Contacts between the two chains:
Residue R188 in the first protein interacts with residue D223 in the second protein (closest heavy-atom distance 2.7 Å).
Residue F260 in the first protein contacts residue L311 in the second protein (closest heavy-atom distance 4.1 Å).
Residue A169 in the first protein interacts with residue K299 in the second protein (closest heavy-atom distance 3.1 Å).
Residue T172 in the first protein is in contact with residue R303 in the second protein (closest heavy-atom distance 3.7 Å).
Residue V184 in the first protein interacts with residue V307 in the second protein (closest heavy-atom distance 4.1 Å).
Residue V184 in the first protein is in contact with residue E310 in the second protein (closest heavy-atom distance 4.2 Å).
Residue L261 in the first protein interacts with residue L311 in the second protein (closest heavy-atom distance 4.0 Å).
Residue L246 in the first protein interacts with residue L316 in the second protein (closest heavy-atom distance 4.1 Å).
Residue A169 in the first protein contacts residue T300 in the second protein (closest heavy-atom distance 3.5 Å).
Residue L34 in the first protein interacts with residue F283 in the second protein (closest heavy-atom distance 3.4 Å).
Residue R185 in the first protein interacts with residue E219 in the second protein (closest heavy-atom distance 3.8 Å).
Residue L34 in the first protein interacts with residue R280 in the second protein (closest heavy-atom distance 3.3 Å).
Residue R188 in the first protein interacts with residue E310 in the second protein (closest heavy-atom distance 2.7 Å).
Residue F176 in the first protein is in contact with residue N306 in the second protein (closest heavy-atom distance 3.8 Å).
Residue L243 in the first protein is in contact with residue T312 in the second protein (closest heavy-atom distance 3.7 Å).
Residue V257 in the first protein contacts residue V307 in the second protein (closest heavy-atom distance 4.2 Å).
Residue R185 in the first protein contacts residue E310 in the second protein (closest heavy-atom distance 3.5 Å).
Residue Y254 in the first protein interacts with residue Q304 in the second protein (closest heavy-atom distance 3.5 Å).
Residue L168 in the first protein contacts residue Q304 in the second protein (closest heavy-atom distance 3.8 Å).
Residue Y254 in the first protein contacts residue L316 in the second protein (closest heavy-atom distance 3.4 Å).
Residue M36 in the first protein contacts residue R280 in the second protein (closest heavy-atom distance 3.3 Å).
Residue K187 in the first protein is in contact with residue L311 in the second protein (closest heavy-atom distance 3.6 Å).
Residue V257 in the first protein interacts with residue L311 in the second protein (closest heavy-atom distance 3.6 Å).
Residue L266 in the first protein is in contact with residue T300 in the second protein (closest heavy-atom distance 3.6 Å).
Residue Q35 in the first protein interacts with residue S284 in the second protein (closest heavy-atom distance 4.2 Å).
Residue Y254 in the first protein contacts residue K305 in the second protein (closest heavy-atom distance 3.5 Å).
Residue Y254 in the first protein is in contact with residue A308 in the second protein (closest heavy-atom distance 4.1 Å).
Residue L168 in the first protein interacts with residue R303 in the second protein (closest heavy-atom distance 2.6 Å).
Residue N32 in the first protein is in contact with residue N287 in the second protein (closest heavy-atom distance 3.7 Å).
Residue F191 in the first protein interacts with residue T312 in the second protein (closest heavy-atom distance 4.0 Å).
Residue L180 in the first protein contacts residue N306 in the second protein (closest heavy-atom distance 4.2 Å).
Residue L180 in the first protein interacts with residue V307 in the second protein (closest heavy-atom distance 3.7 Å).
Residue L253 in the first protein is in contact with residue L316 in the second protein (closest heavy-atom distance 3.5 Å).
Residue K267 in the first protein is in contact with residue T300 in the second protein (closest heavy-atom distance 3.3 Å).
Residue M171 in the first protein is in contact with residue R303 in the second protein (closest heavy-atom distance 2.5 Å).
Residue P173 in the first protein interacts with residue F283 in the second protein (closest heavy-atom distance 3.5 Å).
Residue L180 in the first protein is in contact with residue E310 in the second protein (closest heavy-atom distance 2.7 Å).
Residue L168 in the first protein contacts residue V307 in the second protein (closest heavy-atom distance 4.0 Å).
Residue V184 in the first protein interacts with residue L311 in the second protein (closest heavy-atom distance 3.5 Å).
Residue V257 in the first protein contacts residue T312 in the second protein (closest heavy-atom distance 4.3 Å).
Residue L261 in the first protein contacts residue V307 in the second protein (closest heavy-atom distance 3.2 Å).
Residue L34 in the first protein contacts residue L279 in the second protein (closest heavy-atom distance 3.7 Å).
Residue F191 in the first protein interacts with residue L311 in the second protein (closest heavy-atom distance 3.9 Å).
Residue L266 in the first protein interacts with residue Q304 in the second protein (closest heavy-atom distance 3.5 Å).
Residue R247 in the first protein contacts residue L316 in the second protein (closest heavy-atom distance 3.7 Å).
Residue N250 in the first protein contacts residue L316 in the second protein (closest heavy-atom distance 3.1 Å).
Residue N32 in the first protein contacts residue F283 in the second protein (closest heavy-atom distance 3.9 Å).
Residue F176 in the first protein is in contact with residue R303 in the second protein (closest heavy-atom distance 3.6 Å).
Residue R293 in the first protein contacts residue N287 in the second protein (closest heavy-atom distance 3.1 Å).
Residue R188 in the first protein contacts residue G313 in the second protein (closest heavy-atom distance 3.8 Å).
Residue N32 in the first protein interacts with residue S284 in the second protein (closest heavy-atom distance 3.4 Å).
Residue R188 in the first protein interacts with residue L311 in the second protein (closest heavy-atom distance 3.4 Å).
Residue K267 in the first protein is in contact with residue A296 in the second protein (closest heavy-atom distance 4.0 Å).
Residue F176 in the first protein is in contact with residue V307 in the second protein (closest heavy-atom distance 3.8 Å).
Residue R185 in the first protein contacts residue A220 in the second protein (closest heavy-atom distance 3.4 Å).
Residue A181 in the first protein is in contact with residue E310 in the second protein (closest heavy-atom distance 4.2 Å).
Residue V257 in the first protein is in contact with residue A308 in the second protein (closest heavy-atom distance 4.2 Å).
Residue R185 in the first protein contacts residue D223 in the second protein (closest heavy-atom distance 2.5 Å).
Residue K267 in the first protein interacts with residue A297 in the second protein (closest heavy-atom distance 3.6 Å).
Residue P173 in the first protein interacts with residue R303 in the second protein (closest heavy-atom distance 3.5 Å).

Sequence of the second protein:
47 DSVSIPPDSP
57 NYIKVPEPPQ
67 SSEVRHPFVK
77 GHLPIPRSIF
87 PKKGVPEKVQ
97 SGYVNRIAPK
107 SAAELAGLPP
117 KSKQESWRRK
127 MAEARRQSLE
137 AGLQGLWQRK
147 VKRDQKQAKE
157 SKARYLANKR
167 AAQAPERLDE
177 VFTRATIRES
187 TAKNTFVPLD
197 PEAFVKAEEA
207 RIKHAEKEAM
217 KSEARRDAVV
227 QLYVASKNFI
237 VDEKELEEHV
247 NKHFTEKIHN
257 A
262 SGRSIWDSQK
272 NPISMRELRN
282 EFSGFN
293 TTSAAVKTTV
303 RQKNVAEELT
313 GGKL

The following describes two proteins that form a bound complex.

Sequence of the first protein:
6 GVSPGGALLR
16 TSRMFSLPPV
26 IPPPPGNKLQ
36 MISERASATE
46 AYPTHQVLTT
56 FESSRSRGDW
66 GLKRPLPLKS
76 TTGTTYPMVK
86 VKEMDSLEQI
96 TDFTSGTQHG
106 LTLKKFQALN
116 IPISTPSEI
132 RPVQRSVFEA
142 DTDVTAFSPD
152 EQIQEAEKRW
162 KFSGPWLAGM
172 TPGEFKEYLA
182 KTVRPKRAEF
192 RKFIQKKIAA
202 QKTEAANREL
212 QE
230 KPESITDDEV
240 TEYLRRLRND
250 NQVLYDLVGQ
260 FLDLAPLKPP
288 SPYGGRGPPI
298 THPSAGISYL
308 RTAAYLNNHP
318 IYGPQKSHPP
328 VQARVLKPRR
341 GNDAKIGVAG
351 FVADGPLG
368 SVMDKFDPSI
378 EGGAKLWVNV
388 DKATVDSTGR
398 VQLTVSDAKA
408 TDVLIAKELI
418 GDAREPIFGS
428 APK